Contacts between the two chains:
Residue G960 in protein 2 is in contact with residue Y145 in protein 1 (closest heavy-atom distance 3.4 Å).
Residue R65 in protein 2 contacts residue S33 in protein 1 (closest heavy-atom distance 3.4 Å).
Residue G960 in protein 2 interacts with residue N143 in protein 1 (closest heavy-atom distance 2.8 Å).
Residue G33 in protein 2 interacts with residue R120 in protein 1 (closest heavy-atom distance 3.4 Å).
Residue R371 in protein 2 contacts residue R95 in protein 1 (closest heavy-atom distance 3.1 Å).
Residue R20 in protein 2 is in contact with residue E175 in protein 1 (closest heavy-atom distance 3.1 Å).
Residue Y68 in protein 2 is in contact with residue R46 in protein 1 (closest heavy-atom distance 3.3 Å).
Residue E953 in protein 2 interacts with residue R126 in protein 1 (closest heavy-atom distance 3.3 Å).
Residue D837 in protein 2 interacts with residue V162 in protein 1 (closest heavy-atom distance 2.9 Å).
Residue R961 in protein 2 is in contact with residue D118 in protein 1 (closest heavy-atom distance 2.4 Å).
Residue F959 in protein 2 interacts with residue Q114 in protein 1 (closest heavy-atom distance 3.1 Å).
Residue D837 in protein 2 is in contact with residue P161 in protein 1 (closest heavy-atom distance 3.1 Å).
Residue F959 in protein 2 is in contact with residue W107 in protein 1 (closest heavy-atom distance 3.4 Å).
Residue R20 in protein 2 interacts with residue D110 in protein 1 (closest heavy-atom distance 3.3 Å).
Residue D935 in protein 2 contacts residue R48 in protein 1 (closest heavy-atom distance 2.8 Å).
Residue E38 in protein 2 interacts with residue Q57 in protein 1 (closest heavy-atom distance 2.6 Å).
Residue A350 in protein 2 interacts with residue R18 in protein 1 (closest heavy-atom distance 3.3 Å).
Residue D50 in protein 2 interacts with residue R58 in protein 1 (closest heavy-atom distance 2.9 Å).
Residue L799 in protein 2 contacts residue R157 in protein 1 (closest heavy-atom distance 3.0 Å).
Residue F934 in protein 2 contacts residue E53 in protein 1 (closest heavy-atom distance 3.3 Å).
Residue D800 in protein 2 is in contact with residue N185 in protein 1 (closest heavy-atom distance 3.3 Å).
Residue Q71 in protein 2 interacts with residue Y42 in protein 1 (closest heavy-atom distance 3.2 Å).
Residue Q870 in protein 2 interacts with residue A173 in protein 1 (closest heavy-atom distance 3.4 Å).
Residue L24 in protein 2 contacts residue Q114 in protein 1 (closest heavy-atom distance 3.4 Å).
Residue N958 in protein 2 contacts residue Q114 in protein 1 (closest heavy-atom distance 3.4 Å).
Residue L24 in protein 2 contacts residue D110 in protein 1 (closest heavy-atom distance 3.3 Å).
Residue D837 in protein 2 contacts residue G160 in protein 1 (closest heavy-atom distance 3.1 Å).
Residue F934 in protein 2 interacts with residue R48 in protein 1 (closest heavy-atom distance 3.3 Å).
Residue G833 in protein 2 interacts with residue G160 in protein 1 (closest heavy-atom distance 3.3 Å).
Residue Y68 in protein 2 contacts residue E50 in protein 1 (closest heavy-atom distance 2.8 Å).
Residue R25 in protein 2 is in contact with residue F55 in protein 1 (closest heavy-atom distance 3.3 Å).
Residue D50 in protein 2 contacts residue R61 in protein 1 (closest heavy-atom distance 3.0 Å).
Residue R65 in protein 2 contacts residue D40 in protein 1 (closest heavy-atom distance 2.5 Å).
Residue P32 in protein 2 contacts residue R120 in protein 1 (closest heavy-atom distance 2.9 Å).
Residue E64 in protein 2 is in contact with residue E50 in protein 1 (closest heavy-atom distance 3.1 Å).
Residue R25 in protein 2 contacts residue Y52 in protein 1 (closest heavy-atom distance 2.6 Å).
Residue I349 in protein 2 contacts residue R18 in protein 1 (closest heavy-atom distance 3.3 Å).
Residue Q870 in protein 2 contacts residue E175 in protein 1 (closest heavy-atom distance 3.1 Å).
Residue Y51 in protein 2 is in contact with residue R58 in protein 1 (closest heavy-atom distance 3.3 Å).
Residue K933 in protein 2 is in contact with residue E53 in protein 1 (closest heavy-atom distance 2.4 Å).
Residue Y68 in protein 2 contacts residue Y42 in protein 1 (closest heavy-atom distance 3.2 Å).
Residue E312 in protein 2 contacts residue L10 in protein 1 (closest heavy-atom distance 3.4 Å).
Residue E938 in protein 2 interacts with residue Y52 in protein 1 (closest heavy-atom distance 3.2 Å).
Residue G954 in protein 2 is in contact with residue R126 in protein 1 (closest heavy-atom distance 3.4 Å).
Residue E854 in protein 2 contacts residue R165 in protein 1 (closest heavy-atom distance 2.7 Å).
Residue R941 in protein 2 contacts residue N51 in protein 1 (closest heavy-atom distance 3.1 Å).
Residue Y51 in protein 2 contacts residue D56 in protein 1 (closest heavy-atom distance 2.4 Å).
Residue Y802 in protein 2 contacts residue E182 in protein 1 (closest heavy-atom distance 2.7 Å).
Residue E64 in protein 2 contacts residue R47 in protein 1 (closest heavy-atom distance 3.2 Å).
Residue E75 in protein 2 interacts with residue G17 in protein 1 (closest heavy-atom distance 3.4 Å).
Residue R52 in protein 2 interacts with residue Q57 in protein 1 (closest heavy-atom distance 3.2 Å).
Residue T962 in protein 2 interacts with residue Y145 in protein 1 (closest heavy-atom distance 3.2 Å).
Residue S864 in protein 2 contacts residue A173 in protein 1 (closest heavy-atom distance 3.3 Å).
Residue D61 in protein 2 is in contact with residue R47 in protein 1 (closest heavy-atom distance 2.9 Å).
Residue R65 in protein 2 contacts residue F39 in protein 1 (closest heavy-atom distance 3.2 Å).
Residue E854 in protein 2 contacts residue P161 in protein 1 (closest heavy-atom distance 3.1 Å).
Residue P955 in protein 2 contacts residue D118 in protein 1 (closest heavy-atom distance 3.4 Å).
Residue A857 in protein 2 interacts with residue R165 in protein 1 (closest heavy-atom distance 2.5 Å).
Residue R25 in protein 2 interacts with residue A117 in protein 1 (closest heavy-atom distance 3.4 Å).
Residue T62 in protein 2 contacts residue Q32 in protein 1 (closest heavy-atom distance 3.3 Å).

Sequence of protein 2:
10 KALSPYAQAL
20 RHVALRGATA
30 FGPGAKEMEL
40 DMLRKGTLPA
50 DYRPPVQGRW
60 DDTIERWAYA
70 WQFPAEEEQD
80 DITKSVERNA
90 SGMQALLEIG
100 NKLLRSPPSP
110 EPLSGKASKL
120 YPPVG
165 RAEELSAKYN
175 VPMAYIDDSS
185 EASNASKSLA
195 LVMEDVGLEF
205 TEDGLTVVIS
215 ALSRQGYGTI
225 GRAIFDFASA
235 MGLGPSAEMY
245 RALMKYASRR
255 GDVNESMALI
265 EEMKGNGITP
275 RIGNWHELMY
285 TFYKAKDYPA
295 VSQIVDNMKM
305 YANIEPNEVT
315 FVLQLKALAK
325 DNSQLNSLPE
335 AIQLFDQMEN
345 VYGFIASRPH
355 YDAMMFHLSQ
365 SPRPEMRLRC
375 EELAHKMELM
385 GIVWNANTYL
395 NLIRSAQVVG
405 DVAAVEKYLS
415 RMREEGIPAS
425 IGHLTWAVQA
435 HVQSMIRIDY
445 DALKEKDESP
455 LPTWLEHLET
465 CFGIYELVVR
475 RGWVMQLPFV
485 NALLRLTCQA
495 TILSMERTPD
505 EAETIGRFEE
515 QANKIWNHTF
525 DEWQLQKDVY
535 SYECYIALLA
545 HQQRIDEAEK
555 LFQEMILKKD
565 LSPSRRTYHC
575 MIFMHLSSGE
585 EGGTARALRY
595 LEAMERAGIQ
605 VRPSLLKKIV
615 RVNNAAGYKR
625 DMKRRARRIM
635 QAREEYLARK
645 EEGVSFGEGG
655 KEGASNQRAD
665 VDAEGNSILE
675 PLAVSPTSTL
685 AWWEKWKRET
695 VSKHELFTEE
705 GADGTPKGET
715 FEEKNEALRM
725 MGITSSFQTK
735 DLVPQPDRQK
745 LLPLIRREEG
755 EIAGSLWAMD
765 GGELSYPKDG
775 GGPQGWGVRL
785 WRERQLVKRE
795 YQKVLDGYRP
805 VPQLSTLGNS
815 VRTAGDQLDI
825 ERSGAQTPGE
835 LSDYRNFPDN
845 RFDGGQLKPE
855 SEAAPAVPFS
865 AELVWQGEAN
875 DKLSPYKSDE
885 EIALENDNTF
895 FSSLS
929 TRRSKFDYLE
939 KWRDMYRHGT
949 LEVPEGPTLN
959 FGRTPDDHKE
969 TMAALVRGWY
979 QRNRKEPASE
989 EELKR

Sequence of protein 1:
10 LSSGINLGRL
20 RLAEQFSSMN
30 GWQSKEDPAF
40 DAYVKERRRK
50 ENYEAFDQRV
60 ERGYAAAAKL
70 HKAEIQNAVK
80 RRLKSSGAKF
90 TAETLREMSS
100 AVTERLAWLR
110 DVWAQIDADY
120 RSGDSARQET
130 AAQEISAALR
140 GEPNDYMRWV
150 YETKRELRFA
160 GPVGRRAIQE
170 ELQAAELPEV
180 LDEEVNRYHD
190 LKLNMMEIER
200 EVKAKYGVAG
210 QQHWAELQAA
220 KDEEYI

The following describes two proteins that form a bound complex.